Sequence of protein 2:
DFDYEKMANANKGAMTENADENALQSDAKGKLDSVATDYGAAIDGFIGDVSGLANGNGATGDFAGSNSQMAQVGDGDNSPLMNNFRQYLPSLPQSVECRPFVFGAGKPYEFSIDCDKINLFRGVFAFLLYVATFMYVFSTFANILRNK

This data describes a binding interaction between two proteins.

Sequence of protein 1:
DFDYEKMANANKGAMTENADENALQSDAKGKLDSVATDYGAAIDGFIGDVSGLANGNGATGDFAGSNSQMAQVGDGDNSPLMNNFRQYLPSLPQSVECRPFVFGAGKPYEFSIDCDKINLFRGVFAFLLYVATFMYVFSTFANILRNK

Contacts between the two chains:
Residue L337 in protein 1 contacts residue F397 in protein 2 (closest heavy-atom distance 4.3 Å).
Residue L345 in protein 1 interacts with residue Y386 in protein 2 (closest heavy-atom distance 4.7 Å).
Residue M263 in protein 1 interacts with residue M263 in protein 2 (closest heavy-atom distance 3.2 Å).
Residue N267 in protein 1 is in contact with residue M263 in protein 2 (closest heavy-atom distance 4.8 Å).
Residue I400 in protein 1 contacts residue R402 in protein 2 (closest heavy-atom distance 4.2 Å).
Residue M271 in protein 1 interacts with residue K268 in protein 2 (closest heavy-atom distance 4.3 Å).
Residue M263 in protein 1 interacts with residue N267 in protein 2 (closest heavy-atom distance 5.0 Å).
Residue Y344 in protein 1 interacts with residue Y386 in protein 2 (closest heavy-atom distance 2.5 Å).
Residue K404 in protein 1 is in contact with residue K404 in protein 2 (closest heavy-atom distance 3.5 Å).
Residue M263 in protein 1 contacts residue F258 in protein 2 (closest heavy-atom distance 4.3 Å).
Residue P346 in protein 1 contacts residue F383 in protein 2 (closest heavy-atom distance 4.0 Å).
Residue N267 in protein 1 interacts with residue A264 in protein 2 (closest heavy-atom distance 3.5 Å).
Residue L345 in protein 1 interacts with residue F390 in protein 2 (closest heavy-atom distance 3.8 Å).
Residue D257 in protein 1 is in contact with residue Y260 in protein 2 (closest heavy-atom distance 4.7 Å).
Residue M271 in protein 1 contacts residue N267 in protein 2 (closest heavy-atom distance 4.7 Å).
Residue A266 in protein 1 is in contact with residue E261 in protein 2 (closest heavy-atom distance 4.7 Å).
Residue N403 in protein 1 interacts with residue N403 in protein 2 (closest heavy-atom distance 4.4 Å).
Residue F341 in protein 1 contacts residue F397 in protein 2 (closest heavy-atom distance 4.0 Å).
Residue D259 in protein 1 contacts residue Y260 in protein 2 (closest heavy-atom distance 3.3 Å).
Residue R402 in protein 1 contacts residue R402 in protein 2 (closest heavy-atom distance 4.8 Å).
Residue L348 in protein 1 is in contact with residue F383 in protein 2 (closest heavy-atom distance 3.8 Å).
Residue K404 in protein 1 interacts with residue N399 in protein 2 (closest heavy-atom distance 3.9 Å).
Residue S347 in protein 1 interacts with residue F383 in protein 2 (closest heavy-atom distance 4.5 Å).
Residue N399 in protein 1 is in contact with residue R402 in protein 2 (closest heavy-atom distance 3.1 Å).
Residue N403 in protein 1 interacts with residue R402 in protein 2 (closest heavy-atom distance 3.5 Å).
Residue K262 in protein 1 is in contact with residue Y260 in protein 2 (closest heavy-atom distance 3.7 Å).
Residue A266 in protein 1 is in contact with residue A264 in protein 2 (closest heavy-atom distance 3.0 Å).
Residue M263 in protein 1 is in contact with residue Y260 in protein 2 (closest heavy-atom distance 3.7 Å).
Residue N267 in protein 1 is in contact with residue N267 in protein 2 (closest heavy-atom distance 3.7 Å).
Residue Y344 in protein 1 interacts with residue F390 in protein 2 (closest heavy-atom distance 3.6 Å).
Residue M263 in protein 1 is in contact with residue A264 in protein 2 (closest heavy-atom distance 4.3 Å).
Residue M338 in protein 1 contacts residue A398 in protein 2 (closest heavy-atom distance 4.5 Å).
Residue M338 in protein 1 interacts with residue F394 in protein 2 (closest heavy-atom distance 3.3 Å).
Residue M338 in protein 1 interacts with residue F397 in protein 2 (closest heavy-atom distance 3.7 Å).
Residue F341 in protein 1 is in contact with residue F390 in protein 2 (closest heavy-atom distance 3.0 Å).
Residue N403 in protein 1 is in contact with residue L401 in protein 2 (closest heavy-atom distance 4.4 Å).
Residue F341 in protein 1 contacts residue V393 in protein 2 (closest heavy-atom distance 3.8 Å).
Residue P346 in protein 1 is in contact with residue Y386 in protein 2 (closest heavy-atom distance 4.4 Å).
Residue F258 in protein 1 interacts with residue F258 in protein 2 (closest heavy-atom distance 4.1 Å).
Residue F258 in protein 1 interacts with residue Y260 in protein 2 (closest heavy-atom distance 4.1 Å).
Residue N403 in protein 1 contacts residue K404 in protein 2 (closest heavy-atom distance 4.8 Å).
Residue P346 in protein 1 interacts with residue V387 in protein 2 (closest heavy-atom distance 4.0 Å).
Residue P346 in protein 1 is in contact with residue F390 in protein 2 (closest heavy-atom distance 4.2 Å).
Residue A270 in protein 1 is in contact with residue A264 in protein 2 (closest heavy-atom distance 4.2 Å).
Residue F341 in protein 1 interacts with residue F394 in protein 2 (closest heavy-atom distance 3.9 Å).
Residue A270 in protein 1 contacts residue N265 in protein 2 (closest heavy-atom distance 4.8 Å).
Residue A266 in protein 1 interacts with residue Y260 in protein 2 (closest heavy-atom distance 4.5 Å).
Residue L401 in protein 1 is in contact with residue R402 in protein 2 (closest heavy-atom distance 5.0 Å).
Residue A270 in protein 1 is in contact with residue K268 in protein 2 (closest heavy-atom distance 3.4 Å).
Residue K404 in protein 1 is in contact with residue R402 in protein 2 (closest heavy-atom distance 2.9 Å).
Residue M271 in protein 1 is in contact with residue M271 in protein 2 (closest heavy-atom distance 4.0 Å).